Sequence of chain B:
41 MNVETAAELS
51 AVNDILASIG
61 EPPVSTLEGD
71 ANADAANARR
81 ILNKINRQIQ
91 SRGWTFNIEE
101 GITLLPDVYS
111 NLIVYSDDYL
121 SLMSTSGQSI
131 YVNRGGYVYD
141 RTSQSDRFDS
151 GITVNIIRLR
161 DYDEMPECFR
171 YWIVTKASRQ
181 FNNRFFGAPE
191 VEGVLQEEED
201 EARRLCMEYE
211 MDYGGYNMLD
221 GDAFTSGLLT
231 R

Interface contacts:
Residue Y213 in chain B is in contact with residue R141 in chain A (closest heavy-atom distance 4.1 Å).
Residue Y213 in chain B is in contact with residue M123 in chain A (closest heavy-atom distance 3.8 Å).
Residue E201 in chain B is in contact with residue R92 in chain A (closest heavy-atom distance 2.5 Å).
Residue E190 in chain B interacts with residue P189 in chain A (closest heavy-atom distance 3.8 Å).
Residue R204 in chain B interacts with residue R203 in chain A (closest heavy-atom distance 4.2 Å).
Residue R204 in chain B is in contact with residue R92 in chain A (closest heavy-atom distance 3.9 Å).
Residue Y209 in chain B interacts with residue L122 in chain A (closest heavy-atom distance 4.2 Å).
Residue E167 in chain B contacts residue D117 in chain A (closest heavy-atom distance 4.3 Å).
Residue P62 in chain B interacts with residue N77 in chain A (closest heavy-atom distance 4.2 Å).
Residue C168 in chain B is in contact with residue S91 in chain A (closest heavy-atom distance 4.0 Å).
Residue Y171 in chain B contacts residue Q88 in chain A (closest heavy-atom distance 3.6 Å).
Residue M165 in chain B interacts with residue N133 in chain A (closest heavy-atom distance 3.2 Å).
Residue S58 in chain B interacts with residue R184 in chain A (closest heavy-atom distance 3.2 Å).
Residue E167 in chain B contacts residue R87 in chain A (closest heavy-atom distance 3.3 Å).
Residue E167 in chain B is in contact with residue L120 in chain A (closest heavy-atom distance 3.6 Å).
Residue D54 in chain B interacts with residue R184 in chain A (closest heavy-atom distance 3.9 Å).
Residue E100 in chain B is in contact with residue R141 in chain A (closest heavy-atom distance 4.2 Å).
Residue N53 in chain B interacts with residue R80 in chain A (closest heavy-atom distance 2.7 Å).
Residue G214 in chain B interacts with residue Q128 in chain A (closest heavy-atom distance 3.6 Å).
Residue A57 in chain B contacts residue F185 in chain A (closest heavy-atom distance 3.7 Å).
Residue D54 in chain B interacts with residue K84 in chain A (closest heavy-atom distance 3.7 Å).
Residue E197 in chain B is in contact with residue Q196 in chain A (closest heavy-atom distance 4.0 Å).
Residue G214 in chain B is in contact with residue S129 in chain A (closest heavy-atom distance 3.5 Å).
Residue D212 in chain B contacts residue M123 in chain A (closest heavy-atom distance 3.4 Å).
Residue L205 in chain B interacts with residue R92 in chain A (closest heavy-atom distance 3.3 Å).
Residue Y213 in chain B interacts with residue I130 in chain A (closest heavy-atom distance 4.2 Å).
Residue D54 in chain B interacts with residue R80 in chain A (closest heavy-atom distance 3.8 Å).
Residue R160 in chain B is in contact with residue V132 in chain A (closest heavy-atom distance 3.6 Å).
Residue Y213 in chain B contacts residue S129 in chain A (closest heavy-atom distance 3.1 Å).
Residue A57 in chain B is in contact with residue R184 in chain A (closest heavy-atom distance 3.3 Å).
Residue R170 in chain B contacts residue D117 in chain A (closest heavy-atom distance 2.4 Å).
Residue G60 in chain B interacts with residue F185 in chain A (closest heavy-atom distance 3.3 Å).
Residue E164 in chain B contacts residue N133 in chain A (closest heavy-atom distance 2.9 Å).
Residue E201 in chain B is in contact with residue K176 in chain A (closest heavy-atom distance 3.2 Å).
Residue Y213 in chain B is in contact with residue Y131 in chain A (closest heavy-atom distance 2.5 Å).
Residue E164 in chain B is in contact with residue R134 in chain A (closest heavy-atom distance 4.0 Å).
Residue Y171 in chain B is in contact with residue K84 in chain A (closest heavy-atom distance 4.1 Å).
Residue Y213 in chain B contacts residue L122 in chain A (closest heavy-atom distance 4.0 Å).
Residue V194 in chain B contacts residue R179 in chain A (closest heavy-atom distance 3.7 Å).
Residue F96 in chain B is in contact with residue V132 in chain A (closest heavy-atom distance 3.6 Å).
Residue V194 in chain B is in contact with residue E192 in chain A (closest heavy-atom distance 3.8 Å).
Residue G215 in chain B is in contact with residue Q128 in chain A (closest heavy-atom distance 3.7 Å).
Residue L195 in chain B is in contact with residue R184 in chain A (closest heavy-atom distance 4.3 Å).
Residue L205 in chain B contacts residue Q88 in chain A (closest heavy-atom distance 3.3 Å).
Residue Y213 in chain B contacts residue V132 in chain A (closest heavy-atom distance 4.0 Å).
Residue I98 in chain B is in contact with residue R141 in chain A (closest heavy-atom distance 4.3 Å).
Residue E198 in chain B is in contact with residue Q180 in chain A (closest heavy-atom distance 3.7 Å).
Residue T95 in chain B contacts residue R141 in chain A (closest heavy-atom distance 3.2 Å).
Residue M165 in chain B is in contact with residue Y115 in chain A (closest heavy-atom distance 4.2 Å).
Residue P166 in chain B is in contact with residue N133 in chain A (closest heavy-atom distance 4.3 Å).
Residue Y171 in chain B contacts residue K176 in chain A (closest heavy-atom distance 4.3 Å).
Residue E164 in chain B contacts residue G135 in chain A (closest heavy-atom distance 2.9 Å).
Residue Y216 in chain B is in contact with residue Q128 in chain A (closest heavy-atom distance 3.4 Å).
Residue V194 in chain B interacts with residue N183 in chain A (closest heavy-atom distance 3.3 Å).
Residue E190 in chain B interacts with residue G187 in chain A (closest heavy-atom distance 3.5 Å).
Residue V191 in chain B contacts residue N183 in chain A (closest heavy-atom distance 4.1 Å).
Residue R160 in chain B is in contact with residue N133 in chain A (closest heavy-atom distance 4.3 Å).
Residue P62 in chain B interacts with residue R80 in chain A (closest heavy-atom distance 3.4 Å).
Residue Y209 in chain B interacts with residue S121 in chain A (closest heavy-atom distance 3.9 Å).
Residue E197 in chain B contacts residue R179 in chain A (closest heavy-atom distance 3.1 Å).

The following describes two proteins that form a bound complex.

Sequence of chain A:
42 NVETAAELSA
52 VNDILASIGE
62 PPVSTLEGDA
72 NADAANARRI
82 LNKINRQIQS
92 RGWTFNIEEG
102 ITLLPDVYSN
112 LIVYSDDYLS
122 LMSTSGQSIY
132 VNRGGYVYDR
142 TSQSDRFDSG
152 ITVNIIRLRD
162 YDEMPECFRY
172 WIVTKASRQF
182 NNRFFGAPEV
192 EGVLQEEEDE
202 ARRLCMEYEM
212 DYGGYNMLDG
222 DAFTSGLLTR